These two protein chains interact to form a complex.

Contacts between the two chains:
Residue E43 in the second protein interacts with residue R42 in the first protein (closest heavy-atom distance 2.8 Å).
Residue H26 in the second protein interacts with residue F49 in the first protein (closest heavy-atom distance 4.3 Å).
Residue F49 in the second protein contacts residue Y45 in the first protein (closest heavy-atom distance 3.6 Å).
Residue D46 in the second protein contacts residue R42 in the first protein (closest heavy-atom distance 2.8 Å).
Residue Y45 in the second protein is in contact with residue D46 in the first protein (closest heavy-atom distance 3.3 Å).
Residue Y45 in the second protein interacts with residue F49 in the first protein (closest heavy-atom distance 4.1 Å).
Residue D46 in the second protein interacts with residue Y45 in the first protein (closest heavy-atom distance 4.6 Å).
Residue F49 in the second protein interacts with residue I25 in the first protein (closest heavy-atom distance 4.9 Å).
Residue R42 in the second protein interacts with residue L40 in the first protein (closest heavy-atom distance 4.2 Å).
Residue Y45 in the second protein contacts residue R42 in the first protein (closest heavy-atom distance 4.8 Å).
Residue H26 in the second protein interacts with residue R50 in the first protein (closest heavy-atom distance 3.5 Å).
Residue R41 in the second protein interacts with residue R50 in the first protein (closest heavy-atom distance 4.6 Å).
Residue R42 in the second protein interacts with residue E43 in the first protein (closest heavy-atom distance 4.8 Å).
Residue R41 in the second protein interacts with residue K70 in the first protein (closest heavy-atom distance 4.1 Å).
Residue R50 in the second protein is in contact with residue R42 in the first protein (closest heavy-atom distance 5.0 Å).
Residue R42 in the second protein interacts with residue R42 in the first protein (closest heavy-atom distance 2.8 Å).
Residue F49 in the second protein contacts residue H26 in the first protein (closest heavy-atom distance 4.2 Å).
Residue Y45 in the second protein is in contact with residue R50 in the first protein (closest heavy-atom distance 4.5 Å).
Residue H26 in the second protein interacts with residue D46 in the first protein (closest heavy-atom distance 4.3 Å).
Residue I25 in the second protein contacts residue F49 in the first protein (closest heavy-atom distance 4.0 Å).
Residue F49 in the second protein is in contact with residue F49 in the first protein (closest heavy-atom distance 4.5 Å).
Residue A48 in the second protein is in contact with residue F49 in the first protein (closest heavy-atom distance 3.9 Å).
Residue R50 in the second protein interacts with residue R41 in the first protein (closest heavy-atom distance 4.4 Å).
Residue R42 in the second protein is in contact with residue D46 in the first protein (closest heavy-atom distance 4.6 Å).
Residue R41 in the second protein interacts with residue D66 in the first protein (closest heavy-atom distance 2.7 Å).

Sequence of the second protein:
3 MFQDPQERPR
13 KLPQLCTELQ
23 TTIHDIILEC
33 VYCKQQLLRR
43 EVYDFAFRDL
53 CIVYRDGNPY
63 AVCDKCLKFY

Sequence of the first protein:
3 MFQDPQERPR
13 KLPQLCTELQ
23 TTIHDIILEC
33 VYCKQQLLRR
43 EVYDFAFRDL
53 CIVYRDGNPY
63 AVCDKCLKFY